Sequence of the first protein:
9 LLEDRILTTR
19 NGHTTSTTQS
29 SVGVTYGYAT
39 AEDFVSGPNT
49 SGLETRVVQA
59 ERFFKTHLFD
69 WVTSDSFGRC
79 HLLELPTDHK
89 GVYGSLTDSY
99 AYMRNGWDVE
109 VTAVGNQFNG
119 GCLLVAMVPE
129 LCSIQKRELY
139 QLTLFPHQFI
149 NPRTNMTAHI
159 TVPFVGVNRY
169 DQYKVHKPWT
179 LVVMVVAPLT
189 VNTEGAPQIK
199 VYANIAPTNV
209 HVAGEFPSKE

The following describes two proteins that form a bound complex.

Residue-level contacts at the interface:
Residue G35 in the first protein interacts with residue W67 in the second protein (closest heavy-atom distance 4.3 Å).
Residue Y36 in the first protein is in contact with residue F68 in the second protein (closest heavy-atom distance 4.0 Å).
Residue R167 in the first protein interacts with residue L38 in the second protein (closest heavy-atom distance 3.8 Å).
Residue F42 in the first protein is in contact with residue L38 in the second protein (closest heavy-atom distance 3.4 Å).
Residue Y36 in the first protein interacts with residue W67 in the second protein (closest heavy-atom distance 3.4 Å).
Residue T38 in the first protein contacts residue W67 in the second protein (closest heavy-atom distance 4.0 Å).
Residue S44 in the first protein interacts with residue L38 in the second protein (closest heavy-atom distance 4.2 Å).
Residue L142 in the first protein is in contact with residue F68 in the second protein (closest heavy-atom distance 4.8 Å).
Residue P46 in the first protein interacts with residue L38 in the second protein (closest heavy-atom distance 3.9 Å).
Residue Y34 in the first protein is in contact with residue W67 in the second protein (closest heavy-atom distance 3.4 Å).
Residue F42 in the first protein interacts with residue G39 in the second protein (closest heavy-atom distance 3.7 Å).
Residue A37 in the first protein is in contact with residue W67 in the second protein (closest heavy-atom distance 3.6 Å).
Residue G45 in the first protein is in contact with residue L38 in the second protein (closest heavy-atom distance 4.1 Å).

Sequence of the second protein:
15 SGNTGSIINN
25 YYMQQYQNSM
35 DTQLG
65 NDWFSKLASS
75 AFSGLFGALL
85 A